Sequence of protein 2:
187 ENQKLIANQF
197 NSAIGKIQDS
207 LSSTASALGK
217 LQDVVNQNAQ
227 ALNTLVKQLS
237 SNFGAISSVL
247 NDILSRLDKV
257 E

Interface contacts:
Residue N224 in protein 2 contacts residue S19 in protein 1 (closest heavy-atom distance 3.2 Å).
Residue I203 in protein 2 is in contact with residue L37 in protein 1 (closest heavy-atom distance 4.4 Å).
Residue Q234 in protein 2 interacts with residue D12 in protein 1 (closest heavy-atom distance 3.0 Å).
Residue A227 in protein 2 interacts with residue I16 in protein 1 (closest heavy-atom distance 3.6 Å).
Residue K202 in protein 2 interacts with residue L37 in protein 1 (closest heavy-atom distance 4.0 Å).
Residue S209 in protein 2 contacts residue E26 in protein 1 (closest heavy-atom distance 3.2 Å).
Residue S198 in protein 2 interacts with residue S40 in protein 1 (closest heavy-atom distance 2.9 Å).
Residue K202 in protein 2 interacts with residue S40 in protein 1 (closest heavy-atom distance 3.1 Å).
Residue N224 in protein 2 is in contact with residue A18 in protein 1 (closest heavy-atom distance 3.8 Å).
Residue Q195 in protein 2 is in contact with residue S40 in protein 1 (closest heavy-atom distance 3.3 Å).
Residue Q234 in protein 2 is in contact with residue G11 in protein 1 (closest heavy-atom distance 4.0 Å).
Residue L231 in protein 2 is in contact with residue I13 in protein 1 (closest heavy-atom distance 4.1 Å).
Residue D205 in protein 2 contacts residue V33 in protein 1 (closest heavy-atom distance 4.6 Å).
Residue Q195 in protein 2 interacts with residue I42 in protein 1 (closest heavy-atom distance 3.7 Å).
Residue V220 in protein 2 contacts residue V21 in protein 1 (closest heavy-atom distance 3.6 Å).
Residue K202 in protein 2 interacts with residue E39 in protein 1 (closest heavy-atom distance 4.0 Å).
Residue A199 in protein 2 interacts with residue L37 in protein 1 (closest heavy-atom distance 3.9 Å).
Residue L191 in protein 2 is in contact with residue L44 in protein 1 (closest heavy-atom distance 4.4 Å).
Residue R252 in protein 2 is in contact with residue T4 in protein 1 (closest heavy-atom distance 3.9 Å).
Residue Q195 in protein 2 is in contact with residue L41 in protein 1 (closest heavy-atom distance 3.1 Å).
Residue S206 in protein 2 interacts with residue V33 in protein 1 (closest heavy-atom distance 4.1 Å).
Residue Q234 in protein 2 is in contact with residue I16 in protein 1 (closest heavy-atom distance 4.5 Å).
Residue K216 in protein 2 is in contact with residue I23 in protein 1 (closest heavy-atom distance 3.6 Å).
Residue I192 in protein 2 interacts with residue I42 in protein 1 (closest heavy-atom distance 3.6 Å).
Residue L191 in protein 2 contacts residue I42 in protein 1 (closest heavy-atom distance 4.4 Å).
Residue L191 in protein 2 contacts residue D43 in protein 1 (closest heavy-atom distance 3.6 Å).
Residue S206 in protein 2 is in contact with residue L30 in protein 1 (closest heavy-atom distance 3.4 Å).
Residue T210 in protein 2 interacts with residue L30 in protein 1 (closest heavy-atom distance 3.5 Å).
Residue S209 in protein 2 interacts with residue R29 in protein 1 (closest heavy-atom distance 3.2 Å).
Residue A199 in protein 2 contacts residue S40 in protein 1 (closest heavy-atom distance 3.8 Å).
Residue Q234 in protein 2 interacts with residue I13 in protein 1 (closest heavy-atom distance 3.6 Å).
Residue N188 in protein 2 is in contact with residue L44 in protein 1 (closest heavy-atom distance 3.5 Å).
Residue V220 in protein 2 is in contact with residue S19 in protein 1 (closest heavy-atom distance 3.7 Å).
Residue A213 in protein 2 contacts residue E26 in protein 1 (closest heavy-atom distance 3.8 Å).
Residue I242 in protein 2 is in contact with residue L10 in protein 1 (closest heavy-atom distance 3.7 Å).
Residue R252 in protein 2 is in contact with residue S5 in protein 1 (closest heavy-atom distance 3.4 Å).
Residue N238 in protein 2 interacts with residue L10 in protein 1 (closest heavy-atom distance 3.9 Å).
Residue L217 in protein 2 interacts with residue V21 in protein 1 (closest heavy-atom distance 4.0 Å).
Residue V245 in protein 2 contacts residue V8 in protein 1 (closest heavy-atom distance 3.7 Å).
Residue Q223 in protein 2 is in contact with residue S19 in protein 1 (closest heavy-atom distance 2.8 Å).
Residue K216 in protein 2 is in contact with residue K25 in protein 1 (closest heavy-atom distance 4.6 Å).
Residue K216 in protein 2 is in contact with residue E26 in protein 1 (closest heavy-atom distance 3.2 Å).
Residue N238 in protein 2 interacts with residue I13 in protein 1 (closest heavy-atom distance 3.6 Å).
Residue K216 in protein 2 interacts with residue N22 in protein 1 (closest heavy-atom distance 3.9 Å).
Residue A227 in protein 2 is in contact with residue N17 in protein 1 (closest heavy-atom distance 3.6 Å).
Residue N238 in protein 2 interacts with residue G11 in protein 1 (closest heavy-atom distance 2.8 Å).
Residue I192 in protein 2 contacts residue L44 in protein 1 (closest heavy-atom distance 4.2 Å).
Residue R252 in protein 2 is in contact with residue H3 in protein 1 (closest heavy-atom distance 3.2 Å).
Residue A213 in protein 2 is in contact with residue I23 in protein 1 (closest heavy-atom distance 3.9 Å).
Residue S212 in protein 2 interacts with residue E26 in protein 1 (closest heavy-atom distance 2.5 Å).
Residue L217 in protein 2 contacts residue I23 in protein 1 (closest heavy-atom distance 3.9 Å).
Residue S209 in protein 2 interacts with residue L30 in protein 1 (closest heavy-atom distance 4.4 Å).
Residue K202 in protein 2 is in contact with residue N36 in protein 1 (closest heavy-atom distance 2.7 Å).
Residue T230 in protein 2 is in contact with residue I16 in protein 1 (closest heavy-atom distance 3.8 Å).
Residue Q195 in protein 2 contacts residue E39 in protein 1 (closest heavy-atom distance 3.2 Å).
Residue K216 in protein 2 contacts residue V21 in protein 1 (closest heavy-atom distance 4.0 Å).
Residue K202 in protein 2 interacts with residue V33 in protein 1 (closest heavy-atom distance 3.4 Å).
Residue D205 in protein 2 is in contact with residue R29 in protein 1 (closest heavy-atom distance 2.9 Å).
Residue L231 in protein 2 interacts with residue I16 in protein 1 (closest heavy-atom distance 3.7 Å).
Residue V220 in protein 2 is in contact with residue V20 in protein 1 (closest heavy-atom distance 3.9 Å).

Sequence of protein 1:
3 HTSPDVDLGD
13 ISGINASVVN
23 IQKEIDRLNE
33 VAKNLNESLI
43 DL

These two protein chains interact to form a complex.